This data describes a binding interaction between two proteins.

Sequence of chain B:
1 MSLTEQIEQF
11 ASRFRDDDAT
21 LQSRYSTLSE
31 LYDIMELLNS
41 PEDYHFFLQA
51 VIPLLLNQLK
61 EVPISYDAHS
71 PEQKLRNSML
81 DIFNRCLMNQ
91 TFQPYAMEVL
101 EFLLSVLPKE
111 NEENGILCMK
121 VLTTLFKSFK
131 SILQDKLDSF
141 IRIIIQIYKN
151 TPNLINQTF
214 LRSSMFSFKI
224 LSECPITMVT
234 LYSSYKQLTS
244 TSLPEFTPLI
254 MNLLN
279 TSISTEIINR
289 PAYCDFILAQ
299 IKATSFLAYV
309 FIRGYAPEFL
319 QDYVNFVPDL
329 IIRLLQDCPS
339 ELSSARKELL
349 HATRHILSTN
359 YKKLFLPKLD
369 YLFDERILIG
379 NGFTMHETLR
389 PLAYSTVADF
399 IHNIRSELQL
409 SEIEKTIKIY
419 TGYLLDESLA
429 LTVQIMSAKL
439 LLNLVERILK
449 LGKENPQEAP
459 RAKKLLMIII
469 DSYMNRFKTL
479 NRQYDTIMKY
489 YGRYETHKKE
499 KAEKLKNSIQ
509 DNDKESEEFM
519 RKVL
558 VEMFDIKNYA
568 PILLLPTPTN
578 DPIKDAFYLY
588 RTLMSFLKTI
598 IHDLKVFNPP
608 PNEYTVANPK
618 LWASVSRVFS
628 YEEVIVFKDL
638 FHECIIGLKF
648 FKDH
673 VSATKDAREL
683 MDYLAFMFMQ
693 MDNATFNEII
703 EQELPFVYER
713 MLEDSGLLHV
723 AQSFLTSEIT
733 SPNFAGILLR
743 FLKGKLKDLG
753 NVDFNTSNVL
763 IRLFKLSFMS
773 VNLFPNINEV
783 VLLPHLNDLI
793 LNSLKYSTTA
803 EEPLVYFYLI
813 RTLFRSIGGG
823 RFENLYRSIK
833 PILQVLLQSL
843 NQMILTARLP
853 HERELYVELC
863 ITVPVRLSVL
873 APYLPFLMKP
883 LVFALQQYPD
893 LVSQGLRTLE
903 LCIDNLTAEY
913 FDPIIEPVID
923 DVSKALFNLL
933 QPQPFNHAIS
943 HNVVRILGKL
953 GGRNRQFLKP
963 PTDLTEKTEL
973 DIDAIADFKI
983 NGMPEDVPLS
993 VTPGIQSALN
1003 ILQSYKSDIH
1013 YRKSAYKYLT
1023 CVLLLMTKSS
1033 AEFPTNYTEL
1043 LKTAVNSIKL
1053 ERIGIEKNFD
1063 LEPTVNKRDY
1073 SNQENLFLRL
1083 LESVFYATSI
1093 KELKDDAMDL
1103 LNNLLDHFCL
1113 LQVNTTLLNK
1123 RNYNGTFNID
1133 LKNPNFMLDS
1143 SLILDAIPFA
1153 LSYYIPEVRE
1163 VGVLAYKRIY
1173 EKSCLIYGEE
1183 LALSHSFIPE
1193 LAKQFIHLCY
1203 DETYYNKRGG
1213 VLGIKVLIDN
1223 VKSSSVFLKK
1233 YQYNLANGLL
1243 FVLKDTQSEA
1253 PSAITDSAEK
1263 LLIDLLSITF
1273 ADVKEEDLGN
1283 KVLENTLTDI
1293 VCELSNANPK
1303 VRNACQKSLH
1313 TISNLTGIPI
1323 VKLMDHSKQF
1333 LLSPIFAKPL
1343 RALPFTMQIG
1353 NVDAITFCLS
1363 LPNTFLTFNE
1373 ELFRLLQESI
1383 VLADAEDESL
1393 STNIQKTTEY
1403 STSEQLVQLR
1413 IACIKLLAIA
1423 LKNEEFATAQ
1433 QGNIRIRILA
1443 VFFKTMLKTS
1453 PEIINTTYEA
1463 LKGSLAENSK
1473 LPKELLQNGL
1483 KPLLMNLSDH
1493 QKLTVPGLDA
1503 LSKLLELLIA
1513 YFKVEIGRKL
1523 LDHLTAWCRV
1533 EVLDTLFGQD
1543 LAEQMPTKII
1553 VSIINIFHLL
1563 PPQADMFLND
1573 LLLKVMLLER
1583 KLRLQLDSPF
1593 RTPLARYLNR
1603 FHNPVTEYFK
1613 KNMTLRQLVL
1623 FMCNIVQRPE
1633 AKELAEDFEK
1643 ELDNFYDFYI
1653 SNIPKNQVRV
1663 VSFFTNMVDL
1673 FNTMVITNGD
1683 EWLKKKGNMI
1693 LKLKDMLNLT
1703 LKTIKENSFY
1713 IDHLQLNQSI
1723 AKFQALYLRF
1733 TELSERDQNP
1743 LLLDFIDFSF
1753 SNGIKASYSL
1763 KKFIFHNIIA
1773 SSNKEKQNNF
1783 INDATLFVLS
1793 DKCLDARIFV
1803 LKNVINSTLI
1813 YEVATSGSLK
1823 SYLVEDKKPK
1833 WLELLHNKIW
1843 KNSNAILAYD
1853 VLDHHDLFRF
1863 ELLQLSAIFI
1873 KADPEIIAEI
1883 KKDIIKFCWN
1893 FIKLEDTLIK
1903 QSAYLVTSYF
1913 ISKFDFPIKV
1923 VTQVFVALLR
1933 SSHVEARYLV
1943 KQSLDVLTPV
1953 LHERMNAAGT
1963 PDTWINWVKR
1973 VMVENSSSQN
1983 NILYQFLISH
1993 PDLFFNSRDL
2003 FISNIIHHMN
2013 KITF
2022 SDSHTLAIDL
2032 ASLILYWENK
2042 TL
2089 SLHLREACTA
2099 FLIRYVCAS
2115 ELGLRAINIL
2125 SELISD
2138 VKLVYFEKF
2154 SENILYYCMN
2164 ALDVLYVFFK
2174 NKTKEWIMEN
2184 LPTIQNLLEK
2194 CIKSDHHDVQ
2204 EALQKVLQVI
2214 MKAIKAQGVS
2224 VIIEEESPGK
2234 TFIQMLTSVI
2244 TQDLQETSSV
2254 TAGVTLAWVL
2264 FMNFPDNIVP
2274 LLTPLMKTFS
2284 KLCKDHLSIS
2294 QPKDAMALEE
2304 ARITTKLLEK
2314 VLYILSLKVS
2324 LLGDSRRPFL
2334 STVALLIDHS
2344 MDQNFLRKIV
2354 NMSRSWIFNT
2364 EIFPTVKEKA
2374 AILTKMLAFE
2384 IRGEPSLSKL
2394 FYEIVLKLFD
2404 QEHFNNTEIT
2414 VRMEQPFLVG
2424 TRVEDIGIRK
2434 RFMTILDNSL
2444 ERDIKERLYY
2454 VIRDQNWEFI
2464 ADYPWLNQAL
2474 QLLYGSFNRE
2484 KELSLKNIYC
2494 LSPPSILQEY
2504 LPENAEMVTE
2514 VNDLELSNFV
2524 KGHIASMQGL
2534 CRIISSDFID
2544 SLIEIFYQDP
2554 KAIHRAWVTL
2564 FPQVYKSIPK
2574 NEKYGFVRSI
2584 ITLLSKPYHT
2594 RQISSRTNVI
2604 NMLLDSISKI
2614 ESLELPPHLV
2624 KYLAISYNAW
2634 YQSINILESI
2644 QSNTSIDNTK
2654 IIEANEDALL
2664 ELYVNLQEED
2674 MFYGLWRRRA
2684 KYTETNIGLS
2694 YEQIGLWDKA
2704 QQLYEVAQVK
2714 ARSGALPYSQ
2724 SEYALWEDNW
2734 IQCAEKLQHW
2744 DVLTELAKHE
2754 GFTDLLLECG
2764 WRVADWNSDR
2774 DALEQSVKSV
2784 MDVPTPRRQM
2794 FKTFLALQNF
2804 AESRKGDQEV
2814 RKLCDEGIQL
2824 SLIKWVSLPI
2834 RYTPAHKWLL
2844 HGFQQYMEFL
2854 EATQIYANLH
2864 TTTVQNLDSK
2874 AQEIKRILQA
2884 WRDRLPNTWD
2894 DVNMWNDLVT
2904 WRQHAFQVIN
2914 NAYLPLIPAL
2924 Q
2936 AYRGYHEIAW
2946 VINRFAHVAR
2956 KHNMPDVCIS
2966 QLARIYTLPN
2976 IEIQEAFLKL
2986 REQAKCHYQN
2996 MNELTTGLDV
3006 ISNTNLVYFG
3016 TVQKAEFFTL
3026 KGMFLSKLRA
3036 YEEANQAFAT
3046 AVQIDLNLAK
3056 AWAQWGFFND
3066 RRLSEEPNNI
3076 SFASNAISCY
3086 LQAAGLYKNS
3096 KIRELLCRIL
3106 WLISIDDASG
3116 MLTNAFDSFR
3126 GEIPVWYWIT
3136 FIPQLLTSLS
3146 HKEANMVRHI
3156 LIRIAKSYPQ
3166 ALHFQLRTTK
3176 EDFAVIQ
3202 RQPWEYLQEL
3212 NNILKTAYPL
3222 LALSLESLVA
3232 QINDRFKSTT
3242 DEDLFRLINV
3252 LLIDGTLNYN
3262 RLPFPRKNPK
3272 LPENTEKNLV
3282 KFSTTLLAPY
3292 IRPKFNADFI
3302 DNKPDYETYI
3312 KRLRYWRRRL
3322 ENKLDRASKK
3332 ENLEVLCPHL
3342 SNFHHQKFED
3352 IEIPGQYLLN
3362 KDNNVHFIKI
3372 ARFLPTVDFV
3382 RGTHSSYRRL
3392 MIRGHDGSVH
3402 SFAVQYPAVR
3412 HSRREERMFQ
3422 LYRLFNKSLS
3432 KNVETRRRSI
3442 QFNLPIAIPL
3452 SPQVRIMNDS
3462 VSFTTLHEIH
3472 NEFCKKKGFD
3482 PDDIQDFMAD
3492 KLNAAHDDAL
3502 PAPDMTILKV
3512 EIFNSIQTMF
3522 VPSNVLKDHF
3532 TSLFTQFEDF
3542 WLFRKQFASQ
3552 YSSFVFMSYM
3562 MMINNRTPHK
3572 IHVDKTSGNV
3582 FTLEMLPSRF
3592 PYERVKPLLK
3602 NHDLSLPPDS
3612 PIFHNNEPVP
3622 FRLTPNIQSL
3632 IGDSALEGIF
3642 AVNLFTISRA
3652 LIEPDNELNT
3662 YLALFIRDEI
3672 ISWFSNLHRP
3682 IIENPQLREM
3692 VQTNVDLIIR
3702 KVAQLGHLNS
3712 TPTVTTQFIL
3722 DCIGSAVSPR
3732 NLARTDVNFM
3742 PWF

Sequence of chain A:
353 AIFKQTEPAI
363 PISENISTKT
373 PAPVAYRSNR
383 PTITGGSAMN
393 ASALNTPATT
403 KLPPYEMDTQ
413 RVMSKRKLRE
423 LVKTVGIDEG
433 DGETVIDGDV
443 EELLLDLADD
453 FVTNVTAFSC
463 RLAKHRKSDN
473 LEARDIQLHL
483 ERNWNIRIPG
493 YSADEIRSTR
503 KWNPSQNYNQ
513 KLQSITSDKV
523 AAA

Interface contacts:
Residue N2668 in chain B is in contact with residue S394 in chain A (closest heavy-atom distance 3.4 Å).
Residue D2731 in chain B contacts residue T384 in chain A (closest heavy-atom distance 2.7 Å).
Residue R2879 in chain B contacts residue T358 in chain A (closest heavy-atom distance 2.7 Å).
Residue L869 in chain B interacts with residue F355 in chain A (closest heavy-atom distance 3.4 Å).
Residue A2727 in chain B interacts with residue R382 in chain A (closest heavy-atom distance 3.5 Å).
Residue W2679 in chain B is in contact with residue P383 in chain A (closest heavy-atom distance 3.5 Å).
Residue Q2857 in chain B contacts residue A361 in chain A (closest heavy-atom distance 2.8 Å).
Residue E2738 in chain B interacts with residue A390 in chain A (closest heavy-atom distance 2.9 Å).
Residue S2724 in chain B is in contact with residue P383 in chain A (closest heavy-atom distance 3.3 Å).
Residue V871 in chain B contacts residue F355 in chain A (closest heavy-atom distance 3.0 Å).
Residue Q2735 in chain B is in contact with residue N392 in chain A (closest heavy-atom distance 3.2 Å).
Residue Q2670 in chain B interacts with residue N392 in chain A (closest heavy-atom distance 3.2 Å).
Residue Q2857 in chain B interacts with residue P363 in chain A (closest heavy-atom distance 3.5 Å).
Residue Q935 in chain B interacts with residue T370 in chain A (closest heavy-atom distance 3.5 Å).
Residue E2664 in chain B contacts residue S380 in chain A (closest heavy-atom distance 3.1 Å).
Residue E2664 in chain B is in contact with residue P383 in chain A (closest heavy-atom distance 3.5 Å).
Residue R2790 in chain B is in contact with residue L396 in chain A (closest heavy-atom distance 3.0 Å).
Residue E2730 in chain B contacts residue R382 in chain A (closest heavy-atom distance 3.6 Å).
Residue Y912 in chain B is in contact with residue I354 in chain A (closest heavy-atom distance 3.6 Å).
Residue W2841 in chain B contacts residue A393 in chain A (closest heavy-atom distance 3.6 Å).
Residue E2664 in chain B contacts residue R382 in chain A (closest heavy-atom distance 3.2 Å).
Residue E2664 in chain B is in contact with residue N381 in chain A (closest heavy-atom distance 3.0 Å).
Residue R2814 in chain B contacts residue P363 in chain A (closest heavy-atom distance 3.5 Å).
Residue H939 in chain B interacts with residue S365 in chain A (closest heavy-atom distance 3.5 Å).
Residue V2667 in chain B contacts residue S394 in chain A (closest heavy-atom distance 2.9 Å).
Residue F2675 in chain B interacts with residue I385 in chain A (closest heavy-atom distance 3.4 Å).
Residue D2731 in chain B is in contact with residue R382 in chain A (closest heavy-atom distance 2.8 Å).
Residue R947 in chain B interacts with residue I364 in chain A (closest heavy-atom distance 3.5 Å).
Residue A2727 in chain B is in contact with residue T384 in chain A (closest heavy-atom distance 3.3 Å).
Residue D906 in chain B is in contact with residue Q357 in chain A (closest heavy-atom distance 3.6 Å).
Residue D2818 in chain B interacts with residue I368 in chain A (closest heavy-atom distance 3.4 Å).
Residue H939 in chain B contacts residue E366 in chain A (closest heavy-atom distance 3.6 Å).
Residue D906 in chain B is in contact with residue E359 in chain A (closest heavy-atom distance 3.2 Å).
Residue Y2676 in chain B is in contact with residue I385 in chain A (closest heavy-atom distance 3.4 Å).
Residue N2732 in chain B interacts with residue I385 in chain A (closest heavy-atom distance 3.3 Å).
Residue R2790 in chain B contacts residue M391 in chain A (closest heavy-atom distance 3.6 Å).
Residue R2879 in chain B interacts with residue E359 in chain A (closest heavy-atom distance 2.5 Å).
Residue T2756 in chain B is in contact with residue A390 in chain A (closest heavy-atom distance 3.6 Å).
Residue T909 in chain B contacts residue A353 in chain A (closest heavy-atom distance 3.4 Å).
Residue E2854 in chain B interacts with residue I362 in chain A (closest heavy-atom distance 3.4 Å).
Residue D2818 in chain B interacts with residue S365 in chain A (closest heavy-atom distance 2.8 Å).
Residue Q2822 in chain B is in contact with residue T370 in chain A (closest heavy-atom distance 3.6 Å).
Residue R947 in chain B interacts with residue I362 in chain A (closest heavy-atom distance 3.5 Å).
Residue Y2625 in chain B contacts residue S380 in chain A (closest heavy-atom distance 2.4 Å).
Residue D2731 in chain B interacts with residue G388 in chain A (closest heavy-atom distance 3.2 Å).
Residue N907 in chain B is in contact with residue F355 in chain A (closest heavy-atom distance 3.3 Å).
Residue N944 in chain B interacts with residue I364 in chain A (closest heavy-atom distance 3.3 Å).
Residue D906 in chain B contacts residue K356 in chain A (closest heavy-atom distance 3.3 Å).
Residue N907 in chain B interacts with residue K356 in chain A (closest heavy-atom distance 3.4 Å).
Residue I2596 in chain B is in contact with residue T402 in chain A (closest heavy-atom distance 3.3 Å).
Residue K2827 in chain B contacts residue A395 in chain A (closest heavy-atom distance 3.3 Å).
Residue L908 in chain B is in contact with residue I354 in chain A (closest heavy-atom distance 2.8 Å).
Residue S2629 in chain B interacts with residue T402 in chain A (closest heavy-atom distance 3.3 Å).
Residue L2728 in chain B is in contact with residue T384 in chain A (closest heavy-atom distance 3.5 Å).
Residue A2838 in chain B contacts residue A395 in chain A (closest heavy-atom distance 3.5 Å).
Residue F2675 in chain B contacts residue P383 in chain A (closest heavy-atom distance 3.2 Å).
Residue P2789 in chain B interacts with residue L396 in chain A (closest heavy-atom distance 3.4 Å).
Residue L2626 in chain B contacts residue L404 in chain A (closest heavy-atom distance 3.6 Å).
Residue T2788 in chain B contacts residue L396 in chain A (closest heavy-atom distance 3.1 Å).
Residue Q2670 in chain B contacts residue A393 in chain A (closest heavy-atom distance 3.5 Å).